Sequence of the second protein:
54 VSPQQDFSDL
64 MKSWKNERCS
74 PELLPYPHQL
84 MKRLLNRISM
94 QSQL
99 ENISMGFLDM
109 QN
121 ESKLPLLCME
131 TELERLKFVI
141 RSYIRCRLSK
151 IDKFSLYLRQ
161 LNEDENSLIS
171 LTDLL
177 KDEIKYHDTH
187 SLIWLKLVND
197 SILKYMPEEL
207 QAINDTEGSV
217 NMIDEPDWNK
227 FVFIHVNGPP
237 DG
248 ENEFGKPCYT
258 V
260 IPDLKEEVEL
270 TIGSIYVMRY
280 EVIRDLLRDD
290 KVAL

Sequence of the first protein:
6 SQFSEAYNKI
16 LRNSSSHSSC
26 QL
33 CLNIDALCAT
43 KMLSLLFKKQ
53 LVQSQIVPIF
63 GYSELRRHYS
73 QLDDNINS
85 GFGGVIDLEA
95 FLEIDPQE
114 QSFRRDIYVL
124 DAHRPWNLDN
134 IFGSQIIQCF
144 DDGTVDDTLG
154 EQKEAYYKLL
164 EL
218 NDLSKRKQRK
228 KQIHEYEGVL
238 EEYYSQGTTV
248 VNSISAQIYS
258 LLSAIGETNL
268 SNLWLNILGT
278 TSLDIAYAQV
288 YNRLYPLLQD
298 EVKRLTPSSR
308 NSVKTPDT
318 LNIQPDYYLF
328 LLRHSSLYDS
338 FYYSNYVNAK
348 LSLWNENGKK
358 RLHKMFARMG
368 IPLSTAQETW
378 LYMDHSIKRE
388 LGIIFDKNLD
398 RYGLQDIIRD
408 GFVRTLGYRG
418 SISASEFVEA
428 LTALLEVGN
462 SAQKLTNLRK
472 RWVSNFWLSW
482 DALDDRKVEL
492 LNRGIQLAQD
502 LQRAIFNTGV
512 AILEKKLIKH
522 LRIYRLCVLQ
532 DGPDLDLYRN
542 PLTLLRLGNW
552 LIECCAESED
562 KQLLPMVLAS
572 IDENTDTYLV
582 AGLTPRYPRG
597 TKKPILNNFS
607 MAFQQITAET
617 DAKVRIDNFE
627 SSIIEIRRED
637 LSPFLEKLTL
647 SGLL

This data describes a binding interaction between two proteins.

Contacts between the two chains:
Residue H22 in the first protein contacts residue L106 in the second protein (closest heavy-atom distance 4.1 Å).